Sequence of chain B:
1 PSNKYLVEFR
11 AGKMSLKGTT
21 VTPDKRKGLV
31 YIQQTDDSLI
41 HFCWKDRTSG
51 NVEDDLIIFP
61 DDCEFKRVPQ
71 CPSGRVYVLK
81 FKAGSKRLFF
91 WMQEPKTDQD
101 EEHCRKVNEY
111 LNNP

Sequence of chain A:
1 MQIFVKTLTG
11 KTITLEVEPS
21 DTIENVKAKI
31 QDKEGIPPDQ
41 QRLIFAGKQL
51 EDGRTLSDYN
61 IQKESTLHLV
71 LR

Interface contacts:
Residue I57 in chain B interacts with residue G47 in chain A (closest heavy-atom distance 2.9 Å).
Residue I58 in chain B is in contact with residue G47 in chain A (closest heavy-atom distance 4.4 Å).
Residue F59 in chain B interacts with residue L8 in chain A (closest heavy-atom distance 4.2 Å).
Residue D62 in chain B is in contact with residue H68 in chain A (closest heavy-atom distance 2.8 Å).
Residue K86 in chain B contacts residue G47 in chain A (closest heavy-atom distance 4.8 Å).
Residue L39 in chain B is in contact with residue R42 in chain A (closest heavy-atom distance 3.6 Å).
Residue L39 in chain B interacts with residue I44 in chain A (closest heavy-atom distance 4.1 Å).
Residue I57 in chain B is in contact with residue K48 in chain A (closest heavy-atom distance 4.7 Å).
Residue K86 in chain B is in contact with residue A46 in chain A (closest heavy-atom distance 2.7 Å).
Residue F81 in chain B is in contact with residue A46 in chain A (closest heavy-atom distance 3.5 Å).
Residue L56 in chain B contacts residue A46 in chain A (closest heavy-atom distance 4.4 Å).
Residue I57 in chain B contacts residue R42 in chain A (closest heavy-atom distance 3.9 Å).
Residue P60 in chain B contacts residue L8 in chain A (closest heavy-atom distance 3.7 Å).
Residue F59 in chain B contacts residue H68 in chain A (closest heavy-atom distance 3.5 Å).
Residue I57 in chain B interacts with residue Q49 in chain A (closest heavy-atom distance 4.8 Å).
Residue P114 in chain B interacts with residue L8 in chain A (closest heavy-atom distance 4.2 Å).
Residue D55 in chain B is in contact with residue G47 in chain A (closest heavy-atom distance 4.2 Å).
Residue D62 in chain B contacts residue G47 in chain A (closest heavy-atom distance 5.0 Å).
Residue F59 in chain B contacts residue I44 in chain A (closest heavy-atom distance 3.9 Å).
Residue I57 in chain B is in contact with residue I44 in chain A (closest heavy-atom distance 3.8 Å).
Residue L39 in chain B contacts residue V70 in chain A (closest heavy-atom distance 4.0 Å).
Residue F59 in chain B contacts residue V70 in chain A (closest heavy-atom distance 3.5 Å).
Residue P60 in chain B is in contact with residue H68 in chain A (closest heavy-atom distance 4.9 Å).
Residue L56 in chain B contacts residue G47 in chain A (closest heavy-atom distance 3.4 Å).
Residue D37 in chain B interacts with residue R42 in chain A (closest heavy-atom distance 3.0 Å).
Residue F81 in chain B interacts with residue G47 in chain A (closest heavy-atom distance 3.8 Å).

These two protein chains interact to form a complex.